Sequence of chain B:
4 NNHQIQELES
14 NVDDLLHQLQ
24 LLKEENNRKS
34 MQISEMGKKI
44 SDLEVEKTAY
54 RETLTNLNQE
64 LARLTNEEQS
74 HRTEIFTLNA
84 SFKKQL

Residue-level contacts at the interface:
Residue L64 in chain B contacts residue L60 in chain A (closest heavy-atom distance 3.9 Å).
Residue M39 in chain B contacts residue I43 in chain A (closest heavy-atom distance 4.0 Å).
Residue L57 in chain B is in contact with residue T56 in chain A (closest heavy-atom distance 3.8 Å).
Residue R54 in chain B contacts residue Y53 in chain A (closest heavy-atom distance 3.7 Å).
Residue E71 in chain B contacts residue E70 in chain A (closest heavy-atom distance 2.8 Å).
Residue S33 in chain B is in contact with residue K32 in chain A (closest heavy-atom distance 2.3 Å).
Residue N61 in chain B interacts with residue L60 in chain A (closest heavy-atom distance 3.9 Å).
Residue I36 in chain B interacts with residue K32 in chain A (closest heavy-atom distance 3.8 Å).
Residue L19 in chain B is in contact with residue L18 in chain A (closest heavy-atom distance 4.0 Å).
Residue L60 in chain B is in contact with residue L64 in chain A (closest heavy-atom distance 3.9 Å).
Residue N29 in chain B interacts with residue E28 in chain A (closest heavy-atom distance 3.4 Å).
Residue Y53 in chain B interacts with residue R54 in chain A (closest heavy-atom distance 3.7 Å).
Residue L57 in chain B is in contact with residue L60 in chain A (closest heavy-atom distance 3.8 Å).
Residue N29 in chain B interacts with residue N29 in chain A (closest heavy-atom distance 2.5 Å).
Residue I36 in chain B is in contact with residue I36 in chain A (closest heavy-atom distance 3.3 Å).
Residue Q35 in chain B is in contact with residue I36 in chain A (closest heavy-atom distance 3.9 Å).
Residue E71 in chain B is in contact with residue E71 in chain A (closest heavy-atom distance 3.7 Å).
Residue E28 in chain B interacts with residue N29 in chain A (closest heavy-atom distance 3.4 Å).
Residue M39 in chain B is in contact with residue M39 in chain A (closest heavy-atom distance 3.8 Å).
Residue N29 in chain B interacts with residue K32 in chain A (closest heavy-atom distance 4.0 Å).
Residue L46 in chain B contacts residue I43 in chain A (closest heavy-atom distance 3.7 Å).
Residue Y53 in chain B interacts with residue Y53 in chain A (closest heavy-atom distance 3.8 Å).
Residue K32 in chain B is in contact with residue N29 in chain A (closest heavy-atom distance 4.0 Å).
Residue I36 in chain B is in contact with residue Q35 in chain A (closest heavy-atom distance 3.9 Å).
Residue N29 in chain B is in contact with residue L25 in chain A (closest heavy-atom distance 3.5 Å).
Residue K32 in chain B interacts with residue S33 in chain A (closest heavy-atom distance 2.3 Å).
Residue L60 in chain B contacts residue L57 in chain A (closest heavy-atom distance 3.8 Å).
Residue I36 in chain B is in contact with residue M39 in chain A (closest heavy-atom distance 3.4 Å).
Residue I43 in chain B is in contact with residue M39 in chain A (closest heavy-atom distance 4.0 Å).
Residue T56 in chain B interacts with residue L57 in chain A (closest heavy-atom distance 3.8 Å).
Residue L18 in chain B is in contact with residue L18 in chain A (closest heavy-atom distance 4.0 Å).
Residue K42 in chain B interacts with residue I43 in chain A (closest heavy-atom distance 4.0 Å).
Residue L46 in chain B is in contact with residue E47 in chain A (closest heavy-atom distance 3.7 Å).
Residue L57 in chain B interacts with residue Y53 in chain A (closest heavy-atom distance 3.9 Å).
Residue M39 in chain B is in contact with residue I36 in chain A (closest heavy-atom distance 3.4 Å).
Residue K32 in chain B is in contact with residue I36 in chain A (closest heavy-atom distance 3.8 Å).
Residue I43 in chain B contacts residue L46 in chain A (closest heavy-atom distance 3.7 Å).
Residue E70 in chain B contacts residue E71 in chain A (closest heavy-atom distance 2.8 Å).
Residue E47 in chain B contacts residue L46 in chain A (closest heavy-atom distance 3.7 Å).
Residue I43 in chain B is in contact with residue K42 in chain A (closest heavy-atom distance 4.0 Å).
Residue T68 in chain B interacts with residue L67 in chain A (closest heavy-atom distance 3.4 Å).
Residue L67 in chain B contacts residue L67 in chain A (closest heavy-atom distance 3.8 Å).
Residue G40 in chain B contacts residue M39 in chain A (closest heavy-atom distance 3.2 Å).
Residue K50 in chain B is in contact with residue Y53 in chain A (closest heavy-atom distance 3.7 Å).
Residue L18 in chain B is in contact with residue L19 in chain A (closest heavy-atom distance 4.0 Å).
Residue L67 in chain B is in contact with residue T68 in chain A (closest heavy-atom distance 3.4 Å).
Residue I78 in chain B interacts with residue I78 in chain A (closest heavy-atom distance 3.7 Å).
Residue E49 in chain B interacts with residue K50 in chain A (closest heavy-atom distance 2.8 Å).
Residue Y53 in chain B is in contact with residue L57 in chain A (closest heavy-atom distance 3.9 Å).
Residue L46 in chain B interacts with residue K50 in chain A (closest heavy-atom distance 4.0 Å).
Residue Y53 in chain B interacts with residue K50 in chain A (closest heavy-atom distance 3.7 Å).
Residue L25 in chain B contacts residue N29 in chain A (closest heavy-atom distance 3.5 Å).
Residue M39 in chain B interacts with residue G40 in chain A (closest heavy-atom distance 3.2 Å).
Residue L60 in chain B interacts with residue N61 in chain A (closest heavy-atom distance 3.9 Å).
Residue L46 in chain B interacts with residue L46 in chain A (closest heavy-atom distance 3.9 Å).
Residue K26 in chain B is in contact with residue L25 in chain A (closest heavy-atom distance 3.8 Å).
Residue K50 in chain B is in contact with residue E49 in chain A (closest heavy-atom distance 2.8 Å).
Residue L57 in chain B interacts with residue L57 in chain A (closest heavy-atom distance 3.7 Å).
Residue I43 in chain B interacts with residue I43 in chain A (closest heavy-atom distance 3.5 Å).
Residue L25 in chain B is in contact with residue K26 in chain A (closest heavy-atom distance 3.8 Å).

Sequence of chain A:
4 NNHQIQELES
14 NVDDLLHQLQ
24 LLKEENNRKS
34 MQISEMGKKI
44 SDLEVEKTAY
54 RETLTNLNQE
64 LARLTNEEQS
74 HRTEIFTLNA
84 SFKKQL

These two protein chains interact to form a complex.